Contacts between the two chains:
Residue F113 in chain A interacts with residue L106 in chain B (closest heavy-atom distance 2.9 Å).
Residue G109 in chain A contacts residue G109 in chain B (closest heavy-atom distance 2.8 Å).
Residue A170 in chain A interacts with residue R152 in chain B (closest heavy-atom distance 3.5 Å).
Residue R104 in chain A contacts residue D74 in chain B (closest heavy-atom distance 2.8 Å).
Residue C69 in chain A is in contact with residue P31 in chain B (closest heavy-atom distance 3.1 Å).
Residue M33 in chain A interacts with residue P78 in chain B (closest heavy-atom distance 3.7 Å).
Residue V111 in chain A contacts residue G107 in chain B (closest heavy-atom distance 3.1 Å).
Residue T168 in chain A interacts with residue Q116 in chain B (closest heavy-atom distance 3.1 Å).
Residue K102 in chain A interacts with residue D74 in chain B (closest heavy-atom distance 3.6 Å).
Residue D84 in chain A contacts residue H70 in chain B (closest heavy-atom distance 3.5 Å).
Residue F71 in chain A contacts residue Q27 in chain B (closest heavy-atom distance 3.1 Å).
Residue Q27 in chain A is in contact with residue I72 in chain B (closest heavy-atom distance 2.9 Å).
Residue Q116 in chain A is in contact with residue R104 in chain B (closest heavy-atom distance 3.0 Å).
Residue I72 in chain A is in contact with residue G16 in chain B (closest heavy-atom distance 3.6 Å).
Residue D84 in chain A interacts with residue C80 in chain B (closest heavy-atom distance 3.2 Å).
Residue Q27 in chain A is in contact with residue F71 in chain B (closest heavy-atom distance 3.1 Å).
Residue F71 in chain A contacts residue G103 in chain B (closest heavy-atom distance 3.5 Å).
Residue A30 in chain A interacts with residue C69 in chain B (closest heavy-atom distance 2.8 Å).
Residue C80 in chain A contacts residue C80 in chain B (closest heavy-atom distance 3.3 Å).
Residue G107 in chain A interacts with residue V111 in chain B (closest heavy-atom distance 3.2 Å).
Residue W65 in chain A contacts residue W65 in chain B (closest heavy-atom distance 3.6 Å).
Residue K112 in chain A contacts residue L106 in chain B (closest heavy-atom distance 3.7 Å).
Residue H70 in chain A is in contact with residue D84 in chain B (closest heavy-atom distance 3.5 Å).
Residue W87 in chain A is in contact with residue F113 in chain B (closest heavy-atom distance 3.5 Å).
Residue P29 in chain A interacts with residue C69 in chain B (closest heavy-atom distance 3.5 Å).
Residue F171 in chain A is in contact with residue Q116 in chain B (closest heavy-atom distance 3.0 Å).
Residue F171 in chain A interacts with residue G115 in chain B (closest heavy-atom distance 3.3 Å).
Residue M33 in chain A contacts residue H70 in chain B (closest heavy-atom distance 3.7 Å).
Residue E110 in chain A interacts with residue V108 in chain B (closest heavy-atom distance 3.5 Å).
Residue H70 in chain A contacts residue M33 in chain B (closest heavy-atom distance 3.7 Å).
Residue Q116 in chain A contacts residue F171 in chain B (closest heavy-atom distance 3.0 Å).
Residue V108 in chain A contacts residue E110 in chain B (closest heavy-atom distance 3.5 Å).
Residue Q116 in chain A interacts with residue T168 in chain B (closest heavy-atom distance 2.7 Å).
Residue L106 in chain A interacts with residue K112 in chain B (closest heavy-atom distance 3.7 Å).
Residue G115 in chain A is in contact with residue F171 in chain B (closest heavy-atom distance 3.3 Å).
Residue F71 in chain A is in contact with residue R104 in chain B (closest heavy-atom distance 3.6 Å).
Residue P31 in chain A contacts residue C69 in chain B (closest heavy-atom distance 3.2 Å).
Residue P29 in chain A contacts residue H70 in chain B (closest heavy-atom distance 3.3 Å).
Residue G103 in chain A interacts with residue F71 in chain B (closest heavy-atom distance 3.4 Å).
Residue L106 in chain A is in contact with residue F113 in chain B (closest heavy-atom distance 3.0 Å).
Residue F113 in chain A interacts with residue W87 in chain B (closest heavy-atom distance 3.6 Å).
Residue V111 in chain A interacts with residue V108 in chain B (closest heavy-atom distance 2.9 Å).
Residue M33 in chain A interacts with residue C69 in chain B (closest heavy-atom distance 3.6 Å).
Residue I72 in chain A contacts residue Q27 in chain B (closest heavy-atom distance 3.0 Å).
Residue F113 in chain A contacts residue A105 in chain B (closest heavy-atom distance 3.5 Å).
Residue V108 in chain A is in contact with residue V111 in chain B (closest heavy-atom distance 2.9 Å).
Residue A105 in chain A contacts residue F113 in chain B (closest heavy-atom distance 3.3 Å).
Residue F171 in chain A contacts residue R152 in chain B (closest heavy-atom distance 2.6 Å).
Residue R104 in chain A interacts with residue F71 in chain B (closest heavy-atom distance 3.7 Å).
Residue L83 in chain A contacts residue L83 in chain B (closest heavy-atom distance 3.5 Å).
Residue E110 in chain A interacts with residue G109 in chain B (closest heavy-atom distance 2.8 Å).
Residue D74 in chain A is in contact with residue R104 in chain B (closest heavy-atom distance 2.8 Å).
Residue H70 in chain A contacts residue P29 in chain B (closest heavy-atom distance 3.4 Å).
Residue C69 in chain A is in contact with residue A30 in chain B (closest heavy-atom distance 2.8 Å).
Residue D74 in chain A contacts residue K102 in chain B (closest heavy-atom distance 3.5 Å).
Residue F171 in chain A interacts with residue T114 in chain B (closest heavy-atom distance 3.7 Å).
Residue I72 in chain A contacts residue A30 in chain B (closest heavy-atom distance 3.7 Å).
Residue R104 in chain A interacts with residue Q116 in chain B (closest heavy-atom distance 2.9 Å).
Residue C69 in chain A is in contact with residue P29 in chain B (closest heavy-atom distance 3.4 Å).
Residue C80 in chain A interacts with residue D84 in chain B (closest heavy-atom distance 3.4 Å).

These two protein chains interact to form a complex.

Sequence of chain A:
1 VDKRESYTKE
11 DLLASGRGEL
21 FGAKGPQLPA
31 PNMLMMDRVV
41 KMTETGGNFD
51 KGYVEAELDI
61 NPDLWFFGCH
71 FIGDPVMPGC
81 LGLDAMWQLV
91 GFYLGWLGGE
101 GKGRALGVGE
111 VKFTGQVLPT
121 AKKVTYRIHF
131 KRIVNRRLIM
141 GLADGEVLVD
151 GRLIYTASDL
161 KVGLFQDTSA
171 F

Sequence of chain B:
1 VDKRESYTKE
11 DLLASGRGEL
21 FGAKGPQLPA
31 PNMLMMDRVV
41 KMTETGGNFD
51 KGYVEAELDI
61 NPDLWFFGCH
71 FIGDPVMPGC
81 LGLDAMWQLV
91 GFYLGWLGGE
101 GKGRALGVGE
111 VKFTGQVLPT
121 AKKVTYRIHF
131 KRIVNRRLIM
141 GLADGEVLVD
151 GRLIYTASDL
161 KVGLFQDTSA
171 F